Sequence of chain B:
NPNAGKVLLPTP

This data describes a binding interaction between two proteins.

Sequence of chain A:
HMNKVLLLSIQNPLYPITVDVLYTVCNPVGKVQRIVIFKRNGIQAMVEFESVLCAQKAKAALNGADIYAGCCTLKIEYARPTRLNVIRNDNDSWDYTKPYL

Contacts between the two chains:
Residue N68 in chain A interacts with residue N4 in chain B (closest heavy-atom distance 3.0 Å).
Residue D71 in chain A interacts with residue K7 in chain B (closest heavy-atom distance 2.9 Å).
Residue A70 in chain A contacts residue K7 in chain B (closest heavy-atom distance 3.6 Å).
Residue Y20 in chain A interacts with residue T12 in chain B (closest heavy-atom distance 3.3 Å).
Residue G69 in chain A contacts residue A5 in chain B (closest heavy-atom distance 4.3 Å).
Residue G69 in chain A contacts residue N4 in chain B (closest heavy-atom distance 3.5 Å).
Residue A74 in chain A interacts with residue V8 in chain B (closest heavy-atom distance 3.5 Å).
Residue A66 in chain A interacts with residue K7 in chain B (closest heavy-atom distance 2.9 Å).
Residue Y73 in chain A is in contact with residue L10 in chain B (closest heavy-atom distance 3.7 Å).
Residue V30 in chain A contacts residue L9 in chain B (closest heavy-atom distance 3.6 Å).
Residue Y73 in chain A is in contact with residue T12 in chain B (closest heavy-atom distance 3.9 Å).
Residue Y73 in chain A contacts residue P13 in chain B (closest heavy-atom distance 3.6 Å).
Residue Y73 in chain A interacts with residue P11 in chain B (closest heavy-atom distance 3.2 Å).
Residue L79 in chain A contacts residue L9 in chain B (closest heavy-atom distance 4.0 Å).
Residue A70 in chain A contacts residue L9 in chain B (closest heavy-atom distance 4.2 Å).
Residue A70 in chain A is in contact with residue N4 in chain B (closest heavy-atom distance 3.9 Å).
Residue V26 in chain A is in contact with residue L10 in chain B (closest heavy-atom distance 4.5 Å).
Residue A74 in chain A interacts with residue T12 in chain B (closest heavy-atom distance 4.1 Å).
Residue K64 in chain A interacts with residue N4 in chain B (closest heavy-atom distance 4.9 Å).
Residue L67 in chain A contacts residue N4 in chain B (closest heavy-atom distance 3.8 Å).
Residue D71 in chain A is in contact with residue L10 in chain B (closest heavy-atom distance 5.0 Å).
Residue I72 in chain A interacts with residue L9 in chain B (closest heavy-atom distance 3.4 Å).
Residue D71 in chain A contacts residue V8 in chain B (closest heavy-atom distance 3.3 Å).
Residue Y20 in chain A contacts residue P13 in chain B (closest heavy-atom distance 3.8 Å).
Residue A74 in chain A interacts with residue L10 in chain B (closest heavy-atom distance 4.7 Å).
Residue A66 in chain A interacts with residue N4 in chain B (closest heavy-atom distance 3.3 Å).
Residue D71 in chain A contacts residue L9 in chain B (closest heavy-atom distance 3.0 Å).
Residue T29 in chain A contacts residue L10 in chain B (closest heavy-atom distance 3.6 Å).
Residue V30 in chain A is in contact with residue L10 in chain B (closest heavy-atom distance 4.1 Å).
Residue G69 in chain A contacts residue G6 in chain B (closest heavy-atom distance 4.9 Å).
Residue A65 in chain A contacts residue N4 in chain B (closest heavy-atom distance 2.9 Å).
Residue I72 in chain A is in contact with residue L10 in chain B (closest heavy-atom distance 2.9 Å).
Residue I72 in chain A is in contact with residue V8 in chain B (closest heavy-atom distance 4.2 Å).
Residue N68 in chain A contacts residue N2 in chain B (closest heavy-atom distance 4.2 Å).
Residue Y73 in chain A is in contact with residue L9 in chain B (closest heavy-atom distance 4.9 Å).
Residue Y73 in chain A is in contact with residue V8 in chain B (closest heavy-atom distance 3.9 Å).
Residue L67 in chain A is in contact with residue L9 in chain B (closest heavy-atom distance 3.8 Å).
Residue L67 in chain A contacts residue K7 in chain B (closest heavy-atom distance 4.9 Å).
Residue G69 in chain A contacts residue N2 in chain B (closest heavy-atom distance 3.7 Å).